This data describes a binding interaction between two proteins.

Contacts between the two chains:
Residue T148 in protein 1 contacts residue T148 in protein 2 (closest heavy-atom distance 4.0 Å).
Residue R144 in protein 1 is in contact with residue N152 in protein 2 (closest heavy-atom distance 3.6 Å).
Residue K119 in protein 1 is in contact with residue E188 in protein 2 (closest heavy-atom distance 5.0 Å).
Residue E188 in protein 1 contacts residue K119 in protein 2 (closest heavy-atom distance 5.0 Å).
Residue N152 in protein 1 interacts with residue R144 in protein 2 (closest heavy-atom distance 3.6 Å).

Sequence of protein 1:
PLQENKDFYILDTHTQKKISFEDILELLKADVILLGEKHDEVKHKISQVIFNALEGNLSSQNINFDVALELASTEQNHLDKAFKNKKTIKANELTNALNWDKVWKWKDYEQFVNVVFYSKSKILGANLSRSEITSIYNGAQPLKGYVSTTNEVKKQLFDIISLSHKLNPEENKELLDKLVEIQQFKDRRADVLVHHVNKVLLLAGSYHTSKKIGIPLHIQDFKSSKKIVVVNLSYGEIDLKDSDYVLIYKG

Sequence of protein 2:
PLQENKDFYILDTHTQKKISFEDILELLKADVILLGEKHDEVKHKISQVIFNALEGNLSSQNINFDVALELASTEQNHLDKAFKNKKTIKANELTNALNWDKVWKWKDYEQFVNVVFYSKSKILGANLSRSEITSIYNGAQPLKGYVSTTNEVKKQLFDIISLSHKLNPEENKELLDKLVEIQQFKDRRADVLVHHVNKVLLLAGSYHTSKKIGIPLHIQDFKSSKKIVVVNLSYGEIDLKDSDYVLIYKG